Sequence of chain A:
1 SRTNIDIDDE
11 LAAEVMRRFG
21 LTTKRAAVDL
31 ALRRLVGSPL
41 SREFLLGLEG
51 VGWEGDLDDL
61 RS

Sequence of chain B:
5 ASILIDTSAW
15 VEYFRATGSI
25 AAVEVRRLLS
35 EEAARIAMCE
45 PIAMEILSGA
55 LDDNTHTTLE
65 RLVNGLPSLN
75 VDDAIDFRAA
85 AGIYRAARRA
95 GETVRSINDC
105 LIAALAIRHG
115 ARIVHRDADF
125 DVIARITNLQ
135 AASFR

The following describes two proteins that form a bound complex.

Residue-level contacts at the interface:
Residue S34 in chain B interacts with residue L46 in chain A (closest heavy-atom distance 3.5 Å).
Residue R65 in chain B interacts with residue L40 in chain A (closest heavy-atom distance 4.0 Å).
Residue T62 in chain B interacts with residue L48 in chain A (closest heavy-atom distance 3.5 Å).
Residue F18 in chain B is in contact with residue W53 in chain A (closest heavy-atom distance 4.0 Å).
Residue S52 in chain B interacts with residue L60 in chain A (closest heavy-atom distance 4.0 Å).
Residue G53 in chain B contacts residue W53 in chain A (closest heavy-atom distance 3.5 Å).
Residue Y17 in chain B contacts residue E49 in chain A (closest heavy-atom distance 3.5 Å).
Residue F18 in chain B is in contact with residue V51 in chain A (closest heavy-atom distance 3.1 Å).
Residue G53 in chain B contacts residue E54 in chain A (closest heavy-atom distance 3.4 Å).
Residue L33 in chain B interacts with residue L45 in chain A (closest heavy-atom distance 3.9 Å).
Residue Y17 in chain B contacts residue L48 in chain A (closest heavy-atom distance 3.8 Å).
Residue T62 in chain B interacts with residue V51 in chain A (closest heavy-atom distance 3.8 Å).
Residue R99 in chain B contacts residue R61 in chain A (closest heavy-atom distance 3.3 Å).
Residue D103 in chain B interacts with residue R61 in chain A (closest heavy-atom distance 3.0 Å).
Residue T59 in chain B is in contact with residue V51 in chain A (closest heavy-atom distance 3.9 Å).
Residue R65 in chain B interacts with residue F44 in chain A (closest heavy-atom distance 3.5 Å).
Residue T11 in chain B is in contact with residue L57 in chain A (closest heavy-atom distance 3.8 Å).
Residue F18 in chain B is in contact with residue G50 in chain A (closest heavy-atom distance 3.0 Å).
Residue A20 in chain B contacts residue G50 in chain A (closest heavy-atom distance 3.6 Å).
Residue T62 in chain B is in contact with residue F44 in chain A (closest heavy-atom distance 3.1 Å).
Residue D56 in chain B interacts with residue E54 in chain A (closest heavy-atom distance 3.6 Å).
Residue T11 in chain B is in contact with residue R61 in chain A (closest heavy-atom distance 3.5 Å).
Residue R30 in chain B is in contact with residue E49 in chain A (closest heavy-atom distance 2.8 Å).
Residue T59 in chain B interacts with residue G52 in chain A (closest heavy-atom distance 3.5 Å).
Residue I50 in chain B contacts residue W53 in chain A (closest heavy-atom distance 2.9 Å).
Residue R19 in chain B contacts residue W53 in chain A (closest heavy-atom distance 2.9 Å).
Residue L70 in chain B interacts with residue L40 in chain A (closest heavy-atom distance 4.2 Å).
Residue L33 in chain B is in contact with residue L46 in chain A (closest heavy-atom distance 4.2 Å).
Residue L63 in chain B is in contact with residue W53 in chain A (closest heavy-atom distance 3.8 Å).
Residue Y17 in chain B is in contact with residue G50 in chain A (closest heavy-atom distance 3.3 Å).
Residue A54 in chain B contacts residue W53 in chain A (closest heavy-atom distance 3.9 Å).
Residue S34 in chain B interacts with residue R42 in chain A (closest heavy-atom distance 2.9 Å).
Residue L66 in chain B is in contact with residue L40 in chain A (closest heavy-atom distance 3.8 Å).
Residue S12 in chain B interacts with residue L57 in chain A (closest heavy-atom distance 3.7 Å).
Residue D121 in chain B contacts residue R61 in chain A (closest heavy-atom distance 2.8 Å).
Residue R19 in chain B is in contact with residue G55 in chain A (closest heavy-atom distance 2.8 Å).
Residue V15 in chain B is in contact with residue W53 in chain A (closest heavy-atom distance 3.5 Å).
Residue A54 in chain B contacts residue E54 in chain A (closest heavy-atom distance 4.0 Å).
Residue R30 in chain B contacts residue L46 in chain A (closest heavy-atom distance 4.0 Å).
Residue L55 in chain B is in contact with residue E54 in chain A (closest heavy-atom distance 3.5 Å).
Residue G69 in chain B is in contact with residue P39 in chain A (closest heavy-atom distance 3.4 Å).
Residue G69 in chain B contacts residue L40 in chain A (closest heavy-atom distance 3.8 Å).
Residue L66 in chain B is in contact with residue L48 in chain A (closest heavy-atom distance 3.9 Å).
Residue E49 in chain B interacts with residue L60 in chain A (closest heavy-atom distance 3.4 Å).
Residue E49 in chain B interacts with residue W53 in chain A (closest heavy-atom distance 3.6 Å).
Residue I106 in chain B contacts residue R61 in chain A (closest heavy-atom distance 4.0 Å).
Residue F18 in chain B interacts with residue G52 in chain A (closest heavy-atom distance 2.9 Å).
Residue S100 in chain B contacts residue R61 in chain A (closest heavy-atom distance 3.7 Å).
Residue A20 in chain B interacts with residue E49 in chain A (closest heavy-atom distance 4.0 Å).
Residue Y17 in chain B contacts residue L45 in chain A (closest heavy-atom distance 2.7 Å).
Residue D10 in chain B is in contact with residue R61 in chain A (closest heavy-atom distance 2.8 Å).
Residue L66 in chain B is in contact with residue L45 in chain A (closest heavy-atom distance 3.8 Å).
Residue F18 in chain B contacts residue L48 in chain A (closest heavy-atom distance 4.0 Å).
Residue Y17 in chain B is in contact with residue L46 in chain A (closest heavy-atom distance 3.3 Å).
Residue T59 in chain B contacts residue E54 in chain A (closest heavy-atom distance 3.8 Å).
Residue S12 in chain B contacts residue R61 in chain A (closest heavy-atom distance 4.1 Å).
Residue G53 in chain B interacts with residue G55 in chain A (closest heavy-atom distance 2.9 Å).
Residue A37 in chain B interacts with residue L45 in chain A (closest heavy-atom distance 4.2 Å).
Residue R99 in chain B is in contact with residue S62 in chain A (closest heavy-atom distance 3.9 Å).
Residue E49 in chain B interacts with residue R61 in chain A (closest heavy-atom distance 2.8 Å).